Sequence of chain B:
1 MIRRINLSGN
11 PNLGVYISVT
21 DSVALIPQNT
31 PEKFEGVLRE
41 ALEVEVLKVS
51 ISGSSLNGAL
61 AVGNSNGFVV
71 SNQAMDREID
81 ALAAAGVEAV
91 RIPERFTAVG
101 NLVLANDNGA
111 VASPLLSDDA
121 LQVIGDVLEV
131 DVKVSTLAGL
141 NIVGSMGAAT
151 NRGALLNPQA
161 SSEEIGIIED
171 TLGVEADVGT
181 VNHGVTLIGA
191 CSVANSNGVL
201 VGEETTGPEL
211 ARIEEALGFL

Sequence of chain A:
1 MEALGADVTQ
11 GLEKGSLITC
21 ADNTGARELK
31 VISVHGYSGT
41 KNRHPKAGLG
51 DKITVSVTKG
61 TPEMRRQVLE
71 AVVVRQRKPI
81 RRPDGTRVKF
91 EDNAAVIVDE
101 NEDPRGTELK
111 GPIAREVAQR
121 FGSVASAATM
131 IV

The following describes two proteins that form a bound complex.

Interface contacts:
Residue F96 in chain B is in contact with residue M130 in chain A (closest heavy-atom distance 4.3 Å).